Sequence of the second protein:
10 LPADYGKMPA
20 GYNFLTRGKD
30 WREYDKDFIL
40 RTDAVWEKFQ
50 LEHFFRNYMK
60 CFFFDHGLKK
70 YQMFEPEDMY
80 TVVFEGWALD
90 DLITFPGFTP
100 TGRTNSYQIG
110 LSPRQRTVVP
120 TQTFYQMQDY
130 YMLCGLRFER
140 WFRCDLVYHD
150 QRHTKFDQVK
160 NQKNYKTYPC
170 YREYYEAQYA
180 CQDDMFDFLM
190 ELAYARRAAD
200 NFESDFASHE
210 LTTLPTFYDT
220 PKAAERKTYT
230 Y

Sequence of the first protein:
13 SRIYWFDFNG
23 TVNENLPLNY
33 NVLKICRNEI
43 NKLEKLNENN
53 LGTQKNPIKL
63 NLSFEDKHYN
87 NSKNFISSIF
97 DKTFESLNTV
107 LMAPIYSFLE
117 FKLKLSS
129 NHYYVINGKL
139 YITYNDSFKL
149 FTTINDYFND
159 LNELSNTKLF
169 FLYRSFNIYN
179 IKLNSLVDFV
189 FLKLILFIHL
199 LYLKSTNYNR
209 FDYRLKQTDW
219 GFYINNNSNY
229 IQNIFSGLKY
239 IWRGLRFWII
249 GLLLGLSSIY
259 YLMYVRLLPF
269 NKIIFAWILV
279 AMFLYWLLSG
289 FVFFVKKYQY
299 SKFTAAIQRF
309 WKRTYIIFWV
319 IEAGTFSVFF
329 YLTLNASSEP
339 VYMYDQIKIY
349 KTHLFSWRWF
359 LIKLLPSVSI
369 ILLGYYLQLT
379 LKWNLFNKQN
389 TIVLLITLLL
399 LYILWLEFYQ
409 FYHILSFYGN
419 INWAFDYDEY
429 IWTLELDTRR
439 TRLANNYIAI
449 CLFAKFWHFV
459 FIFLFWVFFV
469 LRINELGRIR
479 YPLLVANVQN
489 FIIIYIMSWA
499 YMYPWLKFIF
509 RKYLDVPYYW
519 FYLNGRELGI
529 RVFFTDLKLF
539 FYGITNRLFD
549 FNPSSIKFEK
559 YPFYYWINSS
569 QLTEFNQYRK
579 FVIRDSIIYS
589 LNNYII

The following describes two proteins that form a bound complex.

Interface contacts:
Residue Y340 in the first protein interacts with residue F123 in the second protein (closest heavy-atom distance 3.5 Å).
Residue M341 in the first protein is in contact with residue L191 in the second protein (closest heavy-atom distance 3.4 Å).
Residue K578 in the first protein contacts residue A198 in the second protein (closest heavy-atom distance 2.7 Å).
Residue M341 in the first protein interacts with residue G134 in the second protein (closest heavy-atom distance 3.5 Å).
Residue M341 in the first protein interacts with residue R195 in the second protein (closest heavy-atom distance 3.0 Å).
Residue Y342 in the first protein contacts residue Y130 in the second protein (closest heavy-atom distance 4.0 Å).
Residue N522 in the first protein is in contact with residue T215 in the second protein (closest heavy-atom distance 4.5 Å).
Residue Q344 in the first protein interacts with residue R195 in the second protein (closest heavy-atom distance 3.1 Å).
Residue Q344 in the first protein is in contact with residue E138 in the second protein (closest heavy-atom distance 3.4 Å).
Residue K578 in the first protein interacts with residue D199 in the second protein (closest heavy-atom distance 4.7 Å).
Residue Y340 in the first protein is in contact with residue R139 in the second protein (closest heavy-atom distance 4.8 Å).
Residue Y576 in the first protein contacts residue N200 in the second protein (closest heavy-atom distance 4.7 Å).
Residue D513 in the first protein interacts with residue L213 in the second protein (closest heavy-atom distance 3.6 Å).
Residue V339 in the first protein contacts residue M131 in the second protein (closest heavy-atom distance 4.3 Å).
Residue L521 in the first protein interacts with residue P214 in the second protein (closest heavy-atom distance 4.7 Å).
Residue Y520 in the first protein contacts residue F216 in the second protein (closest heavy-atom distance 3.2 Å).
Residue Y340 in the first protein interacts with residue M131 in the second protein (closest heavy-atom distance 3.6 Å).
Residue Y342 in the first protein interacts with residue F187 in the second protein (closest heavy-atom distance 4.8 Å).
Residue M341 in the first protein interacts with residue F137 in the second protein (closest heavy-atom distance 3.7 Å).
Residue L521 in the first protein is in contact with residue F216 in the second protein (closest heavy-atom distance 2.6 Å).
Residue N522 in the first protein interacts with residue F216 in the second protein (closest heavy-atom distance 3.6 Å).
Residue M341 in the first protein is in contact with residue A192 in the second protein (closest heavy-atom distance 4.3 Å).
Residue L521 in the first protein is in contact with residue T215 in the second protein (closest heavy-atom distance 3.3 Å).
Residue Q344 in the first protein contacts residue E202 in the second protein (closest heavy-atom distance 4.3 Å).
Residue N522 in the first protein contacts residue L213 in the second protein (closest heavy-atom distance 4.8 Å).
Residue Y340 in the first protein is in contact with residue L135 in the second protein (closest heavy-atom distance 3.6 Å).
Residue Y576 in the first protein contacts residue F205 in the second protein (closest heavy-atom distance 3.1 Å).
Residue P338 in the first protein is in contact with residue Y130 in the second protein (closest heavy-atom distance 3.7 Å).
Residue Y342 in the first protein contacts residue L188 in the second protein (closest heavy-atom distance 3.5 Å).
Residue Y348 in the first protein contacts residue S207 in the second protein (closest heavy-atom distance 3.1 Å).
Residue Y348 in the first protein is in contact with residue F205 in the second protein (closest heavy-atom distance 3.4 Å).
Residue R577 in the first protein contacts residue D199 in the second protein (closest heavy-atom distance 5.0 Å).
Residue Y340 in the first protein is in contact with residue G134 in the second protein (closest heavy-atom distance 3.8 Å).
Residue Y342 in the first protein interacts with residue L191 in the second protein (closest heavy-atom distance 3.8 Å).
Residue Y342 in the first protein contacts residue M184 in the second protein (closest heavy-atom distance 3.6 Å).
Residue Y348 in the first protein contacts residue A206 in the second protein (closest heavy-atom distance 3.4 Å).
Residue V514 in the first protein contacts residue L213 in the second protein (closest heavy-atom distance 3.7 Å).
Residue L521 in the first protein is in contact with residue Y217 in the second protein (closest heavy-atom distance 3.9 Å).
Residue M341 in the first protein is in contact with residue E138 in the second protein (closest heavy-atom distance 4.0 Å).
Residue I347 in the first protein contacts residue H208 in the second protein (closest heavy-atom distance 3.8 Å).
Residue R577 in the first protein contacts residue D204 in the second protein (closest heavy-atom distance 3.4 Å).
Residue M341 in the first protein is in contact with residue F141 in the second protein (closest heavy-atom distance 3.9 Å).
Residue Y342 in the first protein contacts residue C133 in the second protein (closest heavy-atom distance 3.3 Å).
Residue P338 in the first protein contacts residue M131 in the second protein (closest heavy-atom distance 4.2 Å).
Residue Y342 in the first protein is in contact with residue G134 in the second protein (closest heavy-atom distance 4.0 Å).
Residue Y576 in the first protein interacts with residue D204 in the second protein (closest heavy-atom distance 4.1 Å).
Residue M341 in the first protein contacts residue L188 in the second protein (closest heavy-atom distance 3.5 Å).
Residue Y342 in the first protein contacts residue R195 in the second protein (closest heavy-atom distance 4.1 Å).
Residue Y340 in the first protein is in contact with residue E138 in the second protein (closest heavy-atom distance 3.0 Å).
Residue K578 in the first protein is in contact with residue N200 in the second protein (closest heavy-atom distance 3.3 Å).
Residue G523 in the first protein interacts with residue F216 in the second protein (closest heavy-atom distance 4.4 Å).
Residue R524 in the first protein contacts residue P214 in the second protein (closest heavy-atom distance 3.3 Å).
Residue Y348 in the first protein is in contact with residue H208 in the second protein (closest heavy-atom distance 3.5 Å).
Residue N522 in the first protein interacts with residue P214 in the second protein (closest heavy-atom distance 3.2 Å).
Residue P515 in the first protein is in contact with residue L213 in the second protein (closest heavy-atom distance 4.3 Å).